Sequence of chain B:
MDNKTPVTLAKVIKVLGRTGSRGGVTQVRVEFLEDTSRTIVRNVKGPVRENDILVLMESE

Sequence of chain A:
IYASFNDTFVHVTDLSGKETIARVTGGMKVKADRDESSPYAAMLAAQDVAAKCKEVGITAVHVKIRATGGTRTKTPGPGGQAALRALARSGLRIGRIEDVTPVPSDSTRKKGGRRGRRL

Interface contacts:
Residue D66 in chain A is in contact with residue Q27 in chain B (closest heavy-atom distance 3.4 Å).
Residue A104 in chain A is in contact with residue R29 in chain B (closest heavy-atom distance 3.6 Å).
Residue R107 in chain A contacts residue T39 in chain B (closest heavy-atom distance 3.4 Å).
Residue Q65 in chain A is in contact with residue L16 in chain B (closest heavy-atom distance 3.8 Å).
Residue R107 in chain A is in contact with residue R29 in chain B (closest heavy-atom distance 4.5 Å).

This data describes a binding interaction between two proteins.